Residue-level contacts at the interface:
Residue Y103 in protein 1 contacts residue L3 in protein 2 (closest heavy-atom distance 3.4 Å).
Residue Y50 in protein 1 is in contact with residue G8 in protein 2 (closest heavy-atom distance 4.1 Å).
Residue L98 in protein 1 is in contact with residue W10 in protein 2 (closest heavy-atom distance 3.6 Å).
Residue N57 in protein 1 interacts with residue N7 in protein 2 (closest heavy-atom distance 4.0 Å).
Residue Y58 in protein 1 is in contact with residue N5 in protein 2 (closest heavy-atom distance 4.9 Å).
Residue Y103 in protein 1 is in contact with residue W10 in protein 2 (closest heavy-atom distance 3.5 Å).
Residue Y33 in protein 1 interacts with residue N5 in protein 2 (closest heavy-atom distance 2.8 Å).
Residue Y103 in protein 1 contacts residue Q2 in protein 2 (closest heavy-atom distance 3.7 Å).
Residue Y50 in protein 1 is in contact with residue N5 in protein 2 (closest heavy-atom distance 2.5 Å).
Residue Y33 in protein 1 contacts residue L3 in protein 2 (closest heavy-atom distance 4.1 Å).
Residue Y58 in protein 1 is in contact with residue N7 in protein 2 (closest heavy-atom distance 3.3 Å).
Residue Y58 in protein 1 contacts residue G8 in protein 2 (closest heavy-atom distance 3.5 Å).
Residue Y33 in protein 1 contacts residue I4 in protein 2 (closest heavy-atom distance 3.2 Å).
Residue Y50 in protein 1 is in contact with residue T6 in protein 2 (closest heavy-atom distance 4.0 Å).
Residue Y50 in protein 1 contacts residue N7 in protein 2 (closest heavy-atom distance 4.0 Å).
Residue Y33 in protein 1 interacts with residue W10 in protein 2 (closest heavy-atom distance 4.0 Å).
Residue Y53 in protein 1 interacts with residue I4 in protein 2 (closest heavy-atom distance 3.5 Å).

Sequence of protein 2:
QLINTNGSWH

Sequence of protein 1:
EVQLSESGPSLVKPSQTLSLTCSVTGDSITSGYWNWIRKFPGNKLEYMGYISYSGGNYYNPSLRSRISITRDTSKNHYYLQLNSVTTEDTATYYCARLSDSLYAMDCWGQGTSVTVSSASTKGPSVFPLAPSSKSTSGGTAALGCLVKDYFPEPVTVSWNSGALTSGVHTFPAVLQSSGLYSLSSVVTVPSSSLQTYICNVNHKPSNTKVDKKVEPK

The following describes two proteins that form a bound complex.